These two protein chains interact to form a complex.

Sequence of chain B:
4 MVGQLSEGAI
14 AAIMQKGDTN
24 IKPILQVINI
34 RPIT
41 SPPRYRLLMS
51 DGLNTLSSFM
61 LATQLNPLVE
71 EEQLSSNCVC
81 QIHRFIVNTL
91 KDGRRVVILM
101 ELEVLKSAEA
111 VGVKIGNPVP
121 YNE

Interface contacts:
Residue E109 in chain A is in contact with residue N122 in chain B (closest heavy-atom distance 2.7 Å).
Residue E72 in chain A interacts with residue V119 in chain B (closest heavy-atom distance 3.3 Å).
Residue E72 in chain A interacts with residue N117 in chain B (closest heavy-atom distance 3.9 Å).

Sequence of chain A:
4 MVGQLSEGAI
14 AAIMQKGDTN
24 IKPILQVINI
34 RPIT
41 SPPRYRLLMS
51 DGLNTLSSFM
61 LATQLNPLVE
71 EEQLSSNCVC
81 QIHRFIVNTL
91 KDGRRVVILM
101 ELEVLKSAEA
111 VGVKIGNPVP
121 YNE